Sequence of the second protein:
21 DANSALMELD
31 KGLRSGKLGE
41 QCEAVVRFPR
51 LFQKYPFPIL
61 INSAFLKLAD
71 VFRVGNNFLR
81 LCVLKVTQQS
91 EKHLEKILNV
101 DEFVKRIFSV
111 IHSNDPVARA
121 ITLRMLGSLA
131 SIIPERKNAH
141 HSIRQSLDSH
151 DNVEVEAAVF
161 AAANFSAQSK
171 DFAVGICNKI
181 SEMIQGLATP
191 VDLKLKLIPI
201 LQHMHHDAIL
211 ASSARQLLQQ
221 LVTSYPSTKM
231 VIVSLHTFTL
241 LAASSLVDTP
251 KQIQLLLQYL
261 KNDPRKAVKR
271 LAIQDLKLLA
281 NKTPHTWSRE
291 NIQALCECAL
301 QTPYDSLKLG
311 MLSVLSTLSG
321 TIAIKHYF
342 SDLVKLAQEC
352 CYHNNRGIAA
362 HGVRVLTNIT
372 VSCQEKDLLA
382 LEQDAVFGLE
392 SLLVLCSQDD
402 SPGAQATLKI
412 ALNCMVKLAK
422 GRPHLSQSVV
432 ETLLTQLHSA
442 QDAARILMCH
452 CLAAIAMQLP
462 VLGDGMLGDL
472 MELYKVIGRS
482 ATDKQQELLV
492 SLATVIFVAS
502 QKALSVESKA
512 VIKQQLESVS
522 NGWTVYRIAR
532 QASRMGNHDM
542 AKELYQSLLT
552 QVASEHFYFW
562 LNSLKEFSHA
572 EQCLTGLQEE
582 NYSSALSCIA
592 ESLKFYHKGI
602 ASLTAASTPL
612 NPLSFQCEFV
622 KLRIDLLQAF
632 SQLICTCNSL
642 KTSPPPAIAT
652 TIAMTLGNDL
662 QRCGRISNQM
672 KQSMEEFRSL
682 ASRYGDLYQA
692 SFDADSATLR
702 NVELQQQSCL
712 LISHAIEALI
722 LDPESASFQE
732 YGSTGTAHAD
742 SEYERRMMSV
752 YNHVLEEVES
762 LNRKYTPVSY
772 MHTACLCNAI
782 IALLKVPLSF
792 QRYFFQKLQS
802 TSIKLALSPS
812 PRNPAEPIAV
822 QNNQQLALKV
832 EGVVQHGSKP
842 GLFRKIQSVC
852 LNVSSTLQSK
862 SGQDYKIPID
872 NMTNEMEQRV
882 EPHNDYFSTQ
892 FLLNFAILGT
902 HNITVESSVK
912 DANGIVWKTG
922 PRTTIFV

These two protein chains interact to form a complex.

Contacts between the two chains:
Residue E731 in the first protein interacts with residue Q88 in the second protein (closest heavy-atom distance 3.2 Å).
Residue Q701 in the first protein is in contact with residue R50 in the second protein (closest heavy-atom distance 3.2 Å).
Residue D284 in the first protein contacts residue H598 in the second protein (closest heavy-atom distance 3.5 Å).
Residue E732 in the first protein is in contact with residue R124 in the second protein (closest heavy-atom distance 3.1 Å).
Residue M743 in the first protein contacts residue R270 in the second protein (closest heavy-atom distance 2.7 Å).
Residue M743 in the first protein is in contact with residue L271 in the second protein (closest heavy-atom distance 3.4 Å).
Residue R712 in the first protein contacts residue E43 in the second protein (closest heavy-atom distance 3.2 Å).
Residue L75 in the first protein contacts residue Y771 in the second protein (closest heavy-atom distance 3.5 Å).
Residue G242 in the first protein contacts residue Q633 in the second protein (closest heavy-atom distance 3.0 Å).
Residue I1006 in the first protein is in contact with residue N114 in the second protein (closest heavy-atom distance 3.4 Å).
Residue V724 in the first protein contacts residue N77 in the second protein (closest heavy-atom distance 3.2 Å).
Residue E731 in the first protein contacts residue R124 in the second protein (closest heavy-atom distance 3.5 Å).
Residue L214 in the first protein is in contact with residue R666 in the second protein (closest heavy-atom distance 2.9 Å).
Residue I321 in the first protein is in contact with residue N563 in the second protein (closest heavy-atom distance 3.6 Å).
Residue W727 in the first protein is in contact with residue F78 in the second protein (closest heavy-atom distance 3.5 Å).
Residue W316 in the first protein contacts residue Y559 in the second protein (closest heavy-atom distance 3.4 Å).
Residue L211 in the first protein interacts with residue R666 in the second protein (closest heavy-atom distance 2.4 Å).
Residue R329 in the first protein is in contact with residue S608 in the second protein (closest heavy-atom distance 3.4 Å).
Residue E731 in the first protein is in contact with residue K85 in the second protein (closest heavy-atom distance 2.9 Å).
Residue I733 in the first protein is in contact with residue E156 in the second protein (closest heavy-atom distance 3.5 Å).
Residue V383 in the first protein contacts residue S555 in the second protein (closest heavy-atom distance 3.5 Å).
Residue L213 in the first protein contacts residue A648 in the second protein (closest heavy-atom distance 3.2 Å).
Residue S708 in the first protein is in contact with residue E43 in the second protein (closest heavy-atom distance 3.2 Å).
Residue K328 in the first protein is in contact with residue P610 in the second protein (closest heavy-atom distance 3.6 Å).
Residue E732 in the first protein interacts with residue F160 in the second protein (closest heavy-atom distance 3.3 Å).
Residue V383 in the first protein is in contact with residue V553 in the second protein (closest heavy-atom distance 3.5 Å).
Residue L213 in the first protein contacts residue R666 in the second protein (closest heavy-atom distance 3.3 Å).
Residue C212 in the first protein interacts with residue R666 in the second protein (closest heavy-atom distance 3.1 Å).
Residue Q325 in the first protein contacts residue T605 in the second protein (closest heavy-atom distance 3.3 Å).
Residue Q1003 in the first protein contacts residue D115 in the second protein (closest heavy-atom distance 3.5 Å).
Residue Q697 in the first protein interacts with residue K85 in the second protein (closest heavy-atom distance 3.3 Å).
Residue M743 in the first protein is in contact with residue Q274 in the second protein (closest heavy-atom distance 3.3 Å).
Residue R712 in the first protein is in contact with residue G39 in the second protein (closest heavy-atom distance 3.2 Å).
Residue T315 in the first protein contacts residue Y559 in the second protein (closest heavy-atom distance 3.1 Å).
Residue H1002 in the first protein is in contact with residue P116 in the second protein (closest heavy-atom distance 3.6 Å).
Residue R390 in the first protein is in contact with residue H557 in the second protein (closest heavy-atom distance 3.2 Å).
Residue L74 in the first protein contacts residue Y771 in the second protein (closest heavy-atom distance 3.4 Å).
Residue L44 in the first protein interacts with residue N639 in the second protein (closest heavy-atom distance 2.5 Å).
Residue T734 in the first protein contacts residue K196 in the second protein (closest heavy-atom distance 3.2 Å).
Residue H285 in the first protein interacts with residue Q629 in the second protein (closest heavy-atom distance 3.4 Å).
Residue L241 in the first protein is in contact with residue C636 in the second protein (closest heavy-atom distance 3.5 Å).
Residue H285 in the first protein interacts with residue H598 in the second protein (closest heavy-atom distance 3.4 Å).
Residue S708 in the first protein contacts residue R47 in the second protein (closest heavy-atom distance 3.2 Å).
Residue Q325 in the first protein interacts with residue A602 in the second protein (closest heavy-atom distance 3.1 Å).
Residue I321 in the first protein is in contact with residue F560 in the second protein (closest heavy-atom distance 3.5 Å).
Residue C722 in the first protein contacts residue F78 in the second protein (closest heavy-atom distance 3.2 Å).
Residue V78 in the first protein contacts residue K642 in the second protein (closest heavy-atom distance 3.2 Å).
Residue R390 in the first protein is in contact with residue F560 in the second protein (closest heavy-atom distance 3.2 Å).
Residue G704 in the first protein interacts with residue R50 in the second protein (closest heavy-atom distance 3.4 Å).
Residue K328 in the first protein is in contact with residue A606 in the second protein (closest heavy-atom distance 3.2 Å).
Residue R427 in the first protein contacts residue E556 in the second protein (closest heavy-atom distance 3.4 Å).
Residue Q66 in the first protein contacts residue S644 in the second protein (closest heavy-atom distance 3.6 Å).
Residue I321 in the first protein is in contact with residue S603 in the second protein (closest heavy-atom distance 3.5 Å).
Residue R390 in the first protein is in contact with residue E556 in the second protein (closest heavy-atom distance 3.4 Å).
Residue A424 in the first protein contacts residue V553 in the second protein (closest heavy-atom distance 3.2 Å).
Residue S1034 in the first protein contacts residue N114 in the second protein (closest heavy-atom distance 3.5 Å).
Residue T746 in the first protein is in contact with residue R270 in the second protein (closest heavy-atom distance 3.4 Å).
Residue I733 in the first protein contacts residue F160 in the second protein (closest heavy-atom distance 3.1 Å).
Residue H1002 in the first protein contacts residue N114 in the second protein (closest heavy-atom distance 3.1 Å).
Residue Q1003 in the first protein interacts with residue P116 in the second protein (closest heavy-atom distance 3.3 Å).

Sequence of the first protein:
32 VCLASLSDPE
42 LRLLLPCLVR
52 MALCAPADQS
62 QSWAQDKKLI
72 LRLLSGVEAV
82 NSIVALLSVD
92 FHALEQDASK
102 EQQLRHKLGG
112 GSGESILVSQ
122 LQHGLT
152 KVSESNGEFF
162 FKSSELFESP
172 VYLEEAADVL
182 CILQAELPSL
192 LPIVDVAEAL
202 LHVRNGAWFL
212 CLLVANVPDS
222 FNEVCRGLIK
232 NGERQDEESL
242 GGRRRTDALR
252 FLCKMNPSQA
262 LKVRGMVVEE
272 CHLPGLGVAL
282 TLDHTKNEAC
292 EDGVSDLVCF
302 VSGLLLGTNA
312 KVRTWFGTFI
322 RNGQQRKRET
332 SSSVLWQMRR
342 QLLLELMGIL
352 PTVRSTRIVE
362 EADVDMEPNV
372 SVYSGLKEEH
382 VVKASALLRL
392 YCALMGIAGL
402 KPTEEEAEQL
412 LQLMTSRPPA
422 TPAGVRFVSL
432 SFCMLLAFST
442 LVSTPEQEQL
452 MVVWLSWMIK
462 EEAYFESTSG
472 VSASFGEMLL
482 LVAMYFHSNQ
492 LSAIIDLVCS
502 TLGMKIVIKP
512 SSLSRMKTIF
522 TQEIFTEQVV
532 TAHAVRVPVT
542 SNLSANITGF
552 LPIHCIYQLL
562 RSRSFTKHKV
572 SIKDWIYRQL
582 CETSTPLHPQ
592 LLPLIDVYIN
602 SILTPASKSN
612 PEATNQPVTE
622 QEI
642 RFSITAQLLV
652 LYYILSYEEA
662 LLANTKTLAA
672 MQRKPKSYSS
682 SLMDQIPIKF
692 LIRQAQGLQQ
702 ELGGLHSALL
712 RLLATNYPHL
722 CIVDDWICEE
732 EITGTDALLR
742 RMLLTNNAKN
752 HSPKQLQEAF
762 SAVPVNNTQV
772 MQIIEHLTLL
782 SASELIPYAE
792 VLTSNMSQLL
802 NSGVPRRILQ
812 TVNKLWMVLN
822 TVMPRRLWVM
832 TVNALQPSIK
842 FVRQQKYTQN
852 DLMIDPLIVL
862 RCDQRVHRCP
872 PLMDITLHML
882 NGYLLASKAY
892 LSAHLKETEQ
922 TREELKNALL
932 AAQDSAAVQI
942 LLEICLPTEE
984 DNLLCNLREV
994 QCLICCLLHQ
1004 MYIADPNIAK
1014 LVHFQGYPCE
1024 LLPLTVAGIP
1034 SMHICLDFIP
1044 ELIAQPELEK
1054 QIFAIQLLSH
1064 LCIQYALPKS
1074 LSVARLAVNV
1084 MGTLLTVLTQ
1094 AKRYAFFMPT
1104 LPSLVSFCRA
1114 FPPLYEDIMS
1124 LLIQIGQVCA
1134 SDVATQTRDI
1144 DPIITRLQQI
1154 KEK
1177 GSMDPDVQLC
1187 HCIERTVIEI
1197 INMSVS